Residue-level contacts at the interface:
Residue Y169 in chain A interacts with residue E1 in chain B (closest heavy-atom distance 3.6 Å).
Residue Y337 in chain A contacts residue D25 in chain B (closest heavy-atom distance 2.7 Å).
Residue R210 in chain A is in contact with residue P29 in chain B (closest heavy-atom distance 3.3 Å).
Residue L349 in chain A interacts with residue I12 in chain B (closest heavy-atom distance 3.8 Å).
Residue D211 in chain A contacts residue L31 in chain B (closest heavy-atom distance 3.5 Å).
Residue K336 in chain A is in contact with residue S27 in chain B (closest heavy-atom distance 3.0 Å).
Residue D25 in chain A interacts with residue L18 in chain B (closest heavy-atom distance 3.5 Å).
Residue D24 in chain A is in contact with residue T21 in chain B (closest heavy-atom distance 3.2 Å).
Residue S348 in chain A interacts with residue K16 in chain B (closest heavy-atom distance 3.3 Å).
Residue D25 in chain A contacts residue K20 in chain B (closest heavy-atom distance 3.6 Å).
Residue L349 in chain A is in contact with residue D11 in chain B (closest heavy-atom distance 3.8 Å).
Residue F375 in chain A is in contact with residue Q2 in chain B (closest heavy-atom distance 3.2 Å).
Residue F375 in chain A is in contact with residue R5 in chain B (closest heavy-atom distance 3.7 Å).
Residue G23 in chain A is in contact with residue L18 in chain B (closest heavy-atom distance 3.4 Å).
Residue L16 in chain A interacts with residue S27 in chain B (closest heavy-atom distance 3.6 Å).
Residue A26 in chain A contacts residue T21 in chain B (closest heavy-atom distance 3.3 Å).
Residue P243 in chain A is in contact with residue L31 in chain B (closest heavy-atom distance 3.2 Å).
Residue A26 in chain A contacts residue T23 in chain B (closest heavy-atom distance 3.8 Å).
Residue D24 in chain A interacts with residue L18 in chain B (closest heavy-atom distance 3.6 Å).
Residue V30 in chain A contacts residue N24 in chain B (closest heavy-atom distance 3.4 Å).
Residue G23 in chain A contacts residue K19 in chain B (closest heavy-atom distance 2.9 Å).
Residue T351 in chain A interacts with residue A7 in chain B (closest heavy-atom distance 3.8 Å).
Residue G168 in chain A is in contact with residue R5 in chain B (closest heavy-atom distance 3.4 Å).
Residue E167 in chain A interacts with residue R5 in chain B (closest heavy-atom distance 3.2 Å).
Residue T351 in chain A is in contact with residue D11 in chain B (closest heavy-atom distance 2.9 Å).
Residue D56 in chain A interacts with residue R26 in chain B (closest heavy-atom distance 3.4 Å).
Residue T148 in chain A contacts residue L9 in chain B (closest heavy-atom distance 3.8 Å).
Residue E207 in chain A is in contact with residue P29 in chain B (closest heavy-atom distance 3.5 Å).
Residue S60 in chain A interacts with residue I30 in chain B (closest heavy-atom distance 3.8 Å).
Residue P27 in chain A interacts with residue T23 in chain B (closest heavy-atom distance 2.6 Å).
Residue G146 in chain A interacts with residue I12 in chain B (closest heavy-atom distance 3.5 Å).
Residue D25 in chain A is in contact with residue T21 in chain B (closest heavy-atom distance 3.3 Å).
Residue T351 in chain A contacts residue L8 in chain B (closest heavy-atom distance 3.4 Å).
Residue E93 in chain A interacts with residue R26 in chain B (closest heavy-atom distance 2.6 Å).
Residue R28 in chain A interacts with residue N24 in chain B (closest heavy-atom distance 2.9 Å).
Residue D211 in chain A contacts residue P29 in chain B (closest heavy-atom distance 3.7 Å).
Residue E167 in chain A contacts residue L9 in chain B (closest heavy-atom distance 3.7 Å).
Residue R28 in chain A contacts residue V22 in chain B (closest heavy-atom distance 3.7 Å).
Residue E207 in chain A contacts residue L31 in chain B (closest heavy-atom distance 3.8 Å).
Residue V30 in chain A interacts with residue D25 in chain B (closest heavy-atom distance 3.8 Å).
Residue G146 in chain A interacts with residue S13 in chain B (closest heavy-atom distance 3.4 Å).
Residue M355 in chain A is in contact with residue G4 in chain B (closest heavy-atom distance 3.7 Å).
Residue A204 in chain A interacts with residue D32 in chain B (closest heavy-atom distance 3.7 Å).
Residue D24 in chain A interacts with residue K19 in chain B (closest heavy-atom distance 3.7 Å).
Residue Y169 in chain A contacts residue R5 in chain B (closest heavy-atom distance 3.1 Å).
Residue V30 in chain A is in contact with residue R26 in chain B (closest heavy-atom distance 2.7 Å).
Residue I208 in chain A contacts residue L31 in chain B (closest heavy-atom distance 3.6 Å).
Residue Q354 in chain A interacts with residue A3 in chain B (closest heavy-atom distance 2.5 Å).
Residue R210 in chain A interacts with residue A28 in chain B (closest heavy-atom distance 3.7 Å).
Residue P243 in chain A interacts with residue D32 in chain B (closest heavy-atom distance 3.5 Å).
Residue Y143 in chain A is in contact with residue I12 in chain B (closest heavy-atom distance 3.7 Å).
Residue F375 in chain A contacts residue E1 in chain B (closest heavy-atom distance 3.0 Å).
Residue R210 in chain A is in contact with residue S27 in chain B (closest heavy-atom distance 2.8 Å).
Residue D25 in chain A interacts with residue K19 in chain B (closest heavy-atom distance 2.8 Å).
Residue M355 in chain A interacts with residue L8 in chain B (closest heavy-atom distance 3.5 Å).
Residue M355 in chain A contacts residue A3 in chain B (closest heavy-atom distance 3.3 Å).
Residue E207 in chain A contacts residue I30 in chain B (closest heavy-atom distance 3.1 Å).
Residue S344 in chain A contacts residue L18 in chain B (closest heavy-atom distance 3.6 Å).
Residue V30 in chain A contacts residue T23 in chain B (closest heavy-atom distance 3.8 Å).
Residue R28 in chain A interacts with residue T21 in chain B (closest heavy-atom distance 3.3 Å).

Sequence of chain B:
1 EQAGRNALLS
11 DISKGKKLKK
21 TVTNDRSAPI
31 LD

This data describes a binding interaction between two proteins.

Sequence of chain A:
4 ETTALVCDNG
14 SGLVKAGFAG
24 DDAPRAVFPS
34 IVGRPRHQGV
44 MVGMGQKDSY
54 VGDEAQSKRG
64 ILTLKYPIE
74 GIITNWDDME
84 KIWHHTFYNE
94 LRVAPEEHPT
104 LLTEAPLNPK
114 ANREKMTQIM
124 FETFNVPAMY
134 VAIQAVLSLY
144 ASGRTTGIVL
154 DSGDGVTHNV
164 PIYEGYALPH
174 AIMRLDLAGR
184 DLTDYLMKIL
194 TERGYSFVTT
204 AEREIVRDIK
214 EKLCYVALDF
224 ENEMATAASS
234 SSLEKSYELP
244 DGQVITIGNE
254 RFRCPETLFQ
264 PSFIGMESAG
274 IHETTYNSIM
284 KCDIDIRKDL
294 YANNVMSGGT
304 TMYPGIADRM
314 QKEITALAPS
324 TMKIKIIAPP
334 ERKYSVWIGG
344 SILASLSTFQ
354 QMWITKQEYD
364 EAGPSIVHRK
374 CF